Sequence of chain B:
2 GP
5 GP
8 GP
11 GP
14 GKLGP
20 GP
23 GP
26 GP

Sequence of chain A:
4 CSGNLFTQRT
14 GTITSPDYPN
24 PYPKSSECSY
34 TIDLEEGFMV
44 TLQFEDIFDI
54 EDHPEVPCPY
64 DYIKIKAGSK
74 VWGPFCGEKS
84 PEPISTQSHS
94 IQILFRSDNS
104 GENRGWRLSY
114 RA

Contacts between the two chains:
Residue H56 in chain A contacts residue K15 in chain B (closest heavy-atom distance 4.6 Å).
Residue V59 in chain A is in contact with residue L16 in chain B (closest heavy-atom distance 3.6 Å).
Residue E58 in chain A contacts residue K15 in chain B (closest heavy-atom distance 3.0 Å).
Residue E58 in chain A contacts residue L16 in chain B (closest heavy-atom distance 3.4 Å).
Residue H56 in chain A contacts residue L16 in chain B (closest heavy-atom distance 4.4 Å).
Residue H56 in chain A interacts with residue G14 in chain B (closest heavy-atom distance 2.8 Å).
Residue Y63 in chain A interacts with residue G14 in chain B (closest heavy-atom distance 4.3 Å).
Residue E58 in chain A is in contact with residue G14 in chain B (closest heavy-atom distance 4.0 Å).

The following describes two proteins that form a bound complex.